Sequence of chain B:
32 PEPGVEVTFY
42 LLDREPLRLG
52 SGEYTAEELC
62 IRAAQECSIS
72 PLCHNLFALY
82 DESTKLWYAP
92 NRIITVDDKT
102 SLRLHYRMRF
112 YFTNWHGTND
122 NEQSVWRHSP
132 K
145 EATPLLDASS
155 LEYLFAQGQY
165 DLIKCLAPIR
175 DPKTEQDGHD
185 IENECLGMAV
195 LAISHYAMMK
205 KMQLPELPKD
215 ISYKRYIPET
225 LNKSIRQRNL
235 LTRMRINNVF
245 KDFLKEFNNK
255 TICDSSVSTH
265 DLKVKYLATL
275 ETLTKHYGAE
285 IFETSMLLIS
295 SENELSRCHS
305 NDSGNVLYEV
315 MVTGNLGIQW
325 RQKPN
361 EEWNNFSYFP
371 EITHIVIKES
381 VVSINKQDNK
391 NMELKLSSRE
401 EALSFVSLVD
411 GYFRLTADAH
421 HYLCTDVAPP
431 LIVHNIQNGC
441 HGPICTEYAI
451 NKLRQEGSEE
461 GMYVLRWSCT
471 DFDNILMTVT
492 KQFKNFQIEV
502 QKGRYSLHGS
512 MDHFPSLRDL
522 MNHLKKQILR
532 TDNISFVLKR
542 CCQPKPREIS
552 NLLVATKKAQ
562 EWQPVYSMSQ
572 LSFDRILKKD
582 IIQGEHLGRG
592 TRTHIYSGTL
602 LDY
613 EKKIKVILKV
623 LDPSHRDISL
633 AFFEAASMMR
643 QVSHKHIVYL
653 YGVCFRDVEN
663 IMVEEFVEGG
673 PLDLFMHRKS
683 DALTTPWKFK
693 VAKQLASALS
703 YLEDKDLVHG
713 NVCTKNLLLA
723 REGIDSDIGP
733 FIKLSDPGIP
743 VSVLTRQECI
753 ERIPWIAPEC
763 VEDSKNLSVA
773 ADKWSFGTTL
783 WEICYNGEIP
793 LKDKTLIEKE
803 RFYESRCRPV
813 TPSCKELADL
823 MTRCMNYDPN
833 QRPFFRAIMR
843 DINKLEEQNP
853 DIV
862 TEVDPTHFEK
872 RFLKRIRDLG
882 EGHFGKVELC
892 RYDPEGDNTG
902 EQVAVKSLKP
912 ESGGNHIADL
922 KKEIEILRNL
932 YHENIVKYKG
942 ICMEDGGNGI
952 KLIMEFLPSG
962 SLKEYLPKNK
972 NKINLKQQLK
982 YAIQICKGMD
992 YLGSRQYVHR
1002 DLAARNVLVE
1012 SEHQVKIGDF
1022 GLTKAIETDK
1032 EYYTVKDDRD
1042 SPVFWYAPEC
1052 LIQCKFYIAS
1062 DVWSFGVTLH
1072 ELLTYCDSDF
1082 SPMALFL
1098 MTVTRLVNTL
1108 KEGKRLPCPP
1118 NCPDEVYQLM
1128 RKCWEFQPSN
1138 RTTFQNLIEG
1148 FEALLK

The following describes two proteins that form a bound complex.

Residue-level contacts at the interface:
Residue K495 in chain B interacts with residue F72 in chain A (closest heavy-atom distance 3.8 Å).
Residue R531 in chain B is in contact with residue S73 in chain A (closest heavy-atom distance 4.2 Å).
Residue D151 in chain B interacts with residue V62 in chain A (closest heavy-atom distance 3.8 Å).
Residue F251 in chain B interacts with residue L53 in chain A (closest heavy-atom distance 3.8 Å).
Residue L530 in chain B is in contact with residue D74 in chain A (closest heavy-atom distance 3.8 Å).
Residue V268 in chain B interacts with residue R59 in chain A (closest heavy-atom distance 3.9 Å).
Residue G191 in chain B interacts with residue L53 in chain A (closest heavy-atom distance 3.9 Å).
Residue N187 in chain B contacts residue K48 in chain A (closest heavy-atom distance 3.9 Å).
Residue P148 in chain B interacts with residue Y60 in chain A (closest heavy-atom distance 4.0 Å).
Residue E188 in chain B contacts residue R51 in chain A (closest heavy-atom distance 3.4 Å).
Residue H264 in chain B is in contact with residue R59 in chain A (closest heavy-atom distance 3.3 Å).
Residue Q498 in chain B contacts residue E71 in chain A (closest heavy-atom distance 3.8 Å).
Residue L150 in chain B is in contact with residue P61 in chain A (closest heavy-atom distance 3.8 Å).
Residue E188 in chain B is in contact with residue P50 in chain A (closest heavy-atom distance 3.8 Å).
Residue I529 in chain B contacts residue D75 in chain A (closest heavy-atom distance 3.8 Å).
Residue T236 in chain B contacts residue F44 in chain A (closest heavy-atom distance 4.3 Å).
Residue I529 in chain B contacts residue L76 in chain A (closest heavy-atom distance 2.7 Å).
Residue R531 in chain B contacts residue D74 in chain A (closest heavy-atom distance 2.7 Å).
Residue F251 in chain B interacts with residue F55 in chain A (closest heavy-atom distance 3.5 Å).
Residue H509 in chain B contacts residue S73 in chain A (closest heavy-atom distance 3.6 Å).
Residue N187 in chain B contacts residue P50 in chain A (closest heavy-atom distance 3.7 Å).
Residue P148 in chain B is in contact with residue V62 in chain A (closest heavy-atom distance 3.2 Å).
Residue T273 in chain B is in contact with residue A52 in chain A (closest heavy-atom distance 3.8 Å).
Residue H264 in chain B contacts residue P61 in chain A (closest heavy-atom distance 3.3 Å).
Residue F497 in chain B contacts residue S73 in chain A (closest heavy-atom distance 3.5 Å).
Residue T532 in chain B contacts residue F72 in chain A (closest heavy-atom distance 2.4 Å).
Residue F247 in chain B interacts with residue P50 in chain A (closest heavy-atom distance 3.5 Å).
Residue Q498 in chain B interacts with residue P70 in chain A (closest heavy-atom distance 4.2 Å).
Residue N496 in chain B interacts with residue P70 in chain A (closest heavy-atom distance 4.0 Å).
Residue R239 in chain B is in contact with residue F44 in chain A (closest heavy-atom distance 3.4 Å).
Residue I529 in chain B interacts with residue L78 in chain A (closest heavy-atom distance 3.8 Å).
Residue G510 in chain B is in contact with residue E71 in chain A (closest heavy-atom distance 3.9 Å).
Residue K269 in chain B is in contact with residue A52 in chain A (closest heavy-atom distance 3.2 Å).
Residue E188 in chain B interacts with residue A52 in chain A (closest heavy-atom distance 3.7 Å).
Residue N496 in chain B interacts with residue F72 in chain A (closest heavy-atom distance 4.0 Å).
Residue K269 in chain B interacts with residue F55 in chain A (closest heavy-atom distance 3.5 Å).
Residue D265 in chain B interacts with residue Y58 in chain A (closest heavy-atom distance 4.1 Å).
Residue V261 in chain B is in contact with residue F55 in chain A (closest heavy-atom distance 3.8 Å).
Residue S259 in chain B is in contact with residue Y58 in chain A (closest heavy-atom distance 2.8 Å).
Residue F247 in chain B is in contact with residue T49 in chain A (closest heavy-atom distance 3.8 Å).
Residue G191 in chain B interacts with residue P50 in chain A (closest heavy-atom distance 4.2 Å).
Residue T532 in chain B is in contact with residue S73 in chain A (closest heavy-atom distance 4.2 Å).
Residue D151 in chain B interacts with residue A63 in chain A (closest heavy-atom distance 3.2 Å).
Residue H509 in chain B contacts residue E71 in chain A (closest heavy-atom distance 2.3 Å).
Residue L235 in chain B interacts with residue F44 in chain A (closest heavy-atom distance 3.5 Å).
Residue H264 in chain B interacts with residue Y60 in chain A (closest heavy-atom distance 3.6 Å).
Residue A152 in chain B contacts residue A63 in chain A (closest heavy-atom distance 3.7 Å).
Residue E179 in chain B is in contact with residue W43 in chain A (closest heavy-atom distance 4.0 Å).
Residue Q498 in chain B contacts residue G69 in chain A (closest heavy-atom distance 3.9 Å).
Residue H183 in chain B interacts with residue W43 in chain A (closest heavy-atom distance 3.4 Å).
Residue A152 in chain B contacts residue V62 in chain A (closest heavy-atom distance 3.3 Å).
Residue Q528 in chain B contacts residue L76 in chain A (closest heavy-atom distance 3.2 Å).
Residue F247 in chain B interacts with residue K48 in chain A (closest heavy-atom distance 3.5 Å).
Residue R531 in chain B is in contact with residue F72 in chain A (closest heavy-atom distance 3.5 Å).
Residue K269 in chain B is in contact with residue D54 in chain A (closest heavy-atom distance 3.9 Å).
Residue C469 in chain B interacts with residue F65 in chain A (closest heavy-atom distance 3.8 Å).
Residue L150 in chain B is in contact with residue V62 in chain A (closest heavy-atom distance 3.2 Å).
Residue I529 in chain B interacts with residue I77 in chain A (closest heavy-atom distance 4.0 Å).
Residue T470 in chain B contacts residue F65 in chain A (closest heavy-atom distance 3.9 Å).
Residue P148 in chain B is in contact with residue P61 in chain A (closest heavy-atom distance 3.5 Å).

Sequence of chain A:
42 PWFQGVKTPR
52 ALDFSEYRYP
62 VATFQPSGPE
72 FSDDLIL